Sequence of chain A:
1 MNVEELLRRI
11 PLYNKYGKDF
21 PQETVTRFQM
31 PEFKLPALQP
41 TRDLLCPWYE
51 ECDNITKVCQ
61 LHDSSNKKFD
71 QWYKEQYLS

This data describes a binding interaction between two proteins.

Sequence of chain B:
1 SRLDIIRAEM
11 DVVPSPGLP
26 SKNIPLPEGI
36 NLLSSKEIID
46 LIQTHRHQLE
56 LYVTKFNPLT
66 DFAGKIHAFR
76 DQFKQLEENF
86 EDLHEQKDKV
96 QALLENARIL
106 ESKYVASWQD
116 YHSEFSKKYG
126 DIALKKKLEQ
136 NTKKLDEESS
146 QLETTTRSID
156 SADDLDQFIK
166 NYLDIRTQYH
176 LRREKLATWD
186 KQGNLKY

Interface contacts:
Residue L190 in chain B contacts residue Y13 in chain A (closest heavy-atom distance 3.5 Å).
Residue D45 in chain B interacts with residue Y77 in chain A (closest heavy-atom distance 3.0 Å).
Residue Y116 in chain B interacts with residue T24 in chain A (closest heavy-atom distance 3.1 Å).
Residue Y192 in chain B contacts residue G17 in chain A (closest heavy-atom distance 2.6 Å).
Residue W113 in chain B is in contact with residue R27 in chain A (closest heavy-atom distance 3.2 Å).
Residue Y124 in chain B interacts with residue P21 in chain A (closest heavy-atom distance 3.3 Å).
Residue L64 in chain B is in contact with residue H62 in chain A (closest heavy-atom distance 3.4 Å).
Residue E33 in chain B contacts residue Y73 in chain A (closest heavy-atom distance 2.9 Å).
Residue T59 in chain B contacts residue N66 in chain A (closest heavy-atom distance 3.6 Å).
Residue K191 in chain B contacts residue G17 in chain A (closest heavy-atom distance 3.5 Å).
Residue Y116 in chain B contacts residue E23 in chain A (closest heavy-atom distance 3.4 Å).
Residue V95 in chain B interacts with residue L35 in chain A (closest heavy-atom distance 3.6 Å).
Residue T183 in chain B interacts with residue R8 in chain A (closest heavy-atom distance 3.4 Å).
Residue T59 in chain B is in contact with residue H62 in chain A (closest heavy-atom distance 3.4 Å).
Residue I71 in chain B is in contact with residue C52 in chain A (closest heavy-atom distance 3.6 Å).
Residue L37 in chain B contacts residue Y77 in chain A (closest heavy-atom distance 3.4 Å).
Residue R75 in chain B is in contact with residue D53 in chain A (closest heavy-atom distance 3.2 Å).
Residue E82 in chain B contacts residue L45 in chain A (closest heavy-atom distance 3.3 Å).
Residue F120 in chain B interacts with residue Q22 in chain A (closest heavy-atom distance 3.2 Å).
Residue N62 in chain B interacts with residue H62 in chain A (closest heavy-atom distance 3.1 Å).
Residue Y192 in chain B contacts residue Q22 in chain A (closest heavy-atom distance 2.6 Å).
Residue W113 in chain B contacts residue V25 in chain A (closest heavy-atom distance 3.3 Å).
Residue K186 in chain B interacts with residue R9 in chain A (closest heavy-atom distance 2.7 Å).
Residue P32 in chain B is in contact with residue Y73 in chain A (closest heavy-atom distance 3.5 Å).
Residue F67 in chain B is in contact with residue I55 in chain A (closest heavy-atom distance 3.5 Å).
Residue T59 in chain B contacts residue S65 in chain A (closest heavy-atom distance 3.1 Å).
Residue L190 in chain B interacts with residue L12 in chain A (closest heavy-atom distance 3.4 Å).
Residue L190 in chain B is in contact with residue P11 in chain A (closest heavy-atom distance 3.5 Å).
Residue F120 in chain B is in contact with residue P21 in chain A (closest heavy-atom distance 3.2 Å).
Residue Q53 in chain B interacts with residue W72 in chain A (closest heavy-atom distance 3.4 Å).
Residue F85 in chain B contacts residue R42 in chain A (closest heavy-atom distance 3.3 Å).
Residue R75 in chain B interacts with residue Y49 in chain A (closest heavy-atom distance 3.3 Å).
Residue K180 in chain B interacts with residue L12 in chain A (closest heavy-atom distance 3.2 Å).
Residue L46 in chain B is in contact with residue Y77 in chain A (closest heavy-atom distance 3.4 Å).
Residue Q187 in chain B is in contact with residue L12 in chain A (closest heavy-atom distance 2.8 Å).
Residue T65 in chain B is in contact with residue D63 in chain A (closest heavy-atom distance 3.4 Å).
Residue L88 in chain B is in contact with residue L38 in chain A (closest heavy-atom distance 3.2 Å).
Residue E42 in chain B interacts with residue Y77 in chain A (closest heavy-atom distance 3.2 Å).
Residue G34 in chain B contacts residue Y73 in chain A (closest heavy-atom distance 3.5 Å).
Residue L56 in chain B interacts with residue S65 in chain A (closest heavy-atom distance 3.5 Å).
Residue Y116 in chain B contacts residue Q22 in chain A (closest heavy-atom distance 3.1 Å).
Residue K60 in chain B contacts residue N66 in chain A (closest heavy-atom distance 3.4 Å).
Residue K191 in chain B is in contact with residue Y13 in chain A (closest heavy-atom distance 3.5 Å).
Residue F78 in chain B interacts with residue C52 in chain A (closest heavy-atom distance 3.6 Å).
Residue W113 in chain B is in contact with residue T26 in chain A (closest heavy-atom distance 3.3 Å).
Residue T183 in chain B contacts residue I10 in chain A (closest heavy-atom distance 3.0 Å).
Residue H89 in chain B interacts with residue L38 in chain A (closest heavy-atom distance 3.5 Å).
Residue P63 in chain B interacts with residue D63 in chain A (closest heavy-atom distance 3.6 Å).
Residue H117 in chain B is in contact with residue E23 in chain A (closest heavy-atom distance 3.5 Å).
Residue K92 in chain B is in contact with residue P36 in chain A (closest heavy-atom distance 3.5 Å).
Residue E106 in chain B interacts with residue M30 in chain A (closest heavy-atom distance 3.0 Å).
Residue F85 in chain B is in contact with residue T41 in chain A (closest heavy-atom distance 3.5 Å).
Residue H50 in chain B is in contact with residue W72 in chain A (closest heavy-atom distance 3.6 Å).
Residue F120 in chain B contacts residue E23 in chain A (closest heavy-atom distance 3.1 Å).
Residue Y124 in chain B interacts with residue F20 in chain A (closest heavy-atom distance 3.5 Å).
Residue Q53 in chain B interacts with residue F69 in chain A (closest heavy-atom distance 3.5 Å).
Residue L46 in chain B contacts residue W72 in chain A (closest heavy-atom distance 3.5 Å).
Residue Y109 in chain B is in contact with residue F28 in chain A (closest heavy-atom distance 2.8 Å).
Residue L64 in chain B interacts with residue D63 in chain A (closest heavy-atom distance 2.9 Å).
Residue Y57 in chain B is in contact with residue F69 in chain A (closest heavy-atom distance 3.5 Å).